The following describes two proteins that form a bound complex.

Contacts between the two chains:
Residue K438 in chain A is in contact with residue A213 in chain B (closest heavy-atom distance 2.4 Å).
Residue H436 in chain A is in contact with residue P210 in chain B (closest heavy-atom distance 3.0 Å).
Residue S404 in chain A interacts with residue Y365 in chain B (closest heavy-atom distance 3.0 Å).
Residue V388 in chain A contacts residue F312 in chain B (closest heavy-atom distance 3.0 Å).
Residue S390 in chain A is in contact with residue L315 in chain B (closest heavy-atom distance 3.1 Å).
Residue V437 in chain A interacts with residue M212 in chain B (closest heavy-atom distance 3.2 Å).
Residue E408 in chain A contacts residue P362 in chain B (closest heavy-atom distance 3.6 Å).
Residue N433 in chain A is in contact with residue K169 in chain B (closest heavy-atom distance 3.0 Å).
Residue R419 in chain A is in contact with residue Y201 in chain B (closest heavy-atom distance 2.5 Å).
Residue M425 in chain A interacts with residue M391 in chain B (closest heavy-atom distance 3.5 Å).
Residue R427 in chain A contacts residue T209 in chain B (closest heavy-atom distance 3.1 Å).
Residue V388 in chain A contacts residue T314 in chain B (closest heavy-atom distance 2.8 Å).
Residue R387 in chain A contacts residue T311 in chain B (closest heavy-atom distance 3.3 Å).
Residue K422 in chain A contacts residue R198 in chain B (closest heavy-atom distance 3.2 Å).
Residue R432 in chain A interacts with residue K169 in chain B (closest heavy-atom distance 2.6 Å).
Residue S390 in chain A is in contact with residue T314 in chain B (closest heavy-atom distance 2.8 Å).
Residue F407 in chain A contacts residue Y365 in chain B (closest heavy-atom distance 3.2 Å).
Residue A386 in chain A is in contact with residue K310 in chain B (closest heavy-atom distance 3.7 Å).
Residue R387 in chain A is in contact with residue L313 in chain B (closest heavy-atom distance 3.2 Å).
Residue L426 in chain A contacts residue M164 in chain B (closest heavy-atom distance 3.5 Å).
Residue L426 in chain A is in contact with residue Q205 in chain B (closest heavy-atom distance 3.1 Å).
Residue A386 in chain A interacts with residue T311 in chain B (closest heavy-atom distance 3.4 Å).
Residue S439 in chain A contacts residue A213 in chain B (closest heavy-atom distance 2.9 Å).
Residue V437 in chain A contacts residue P210 in chain B (closest heavy-atom distance 2.2 Å).
Residue M425 in chain A is in contact with residue L388 in chain B (closest heavy-atom distance 3.4 Å).
Residue L426 in chain A interacts with residue D163 in chain B (closest heavy-atom distance 3.0 Å).
Residue A423 in chain A contacts residue Q205 in chain B (closest heavy-atom distance 2.2 Å).
Residue R387 in chain A interacts with residue F312 in chain B (closest heavy-atom distance 3.0 Å).
Residue V430 in chain A is in contact with residue T209 in chain B (closest heavy-atom distance 3.8 Å).
Residue S390 in chain A contacts residue S316 in chain B (closest heavy-atom distance 3.5 Å).
Residue S439 in chain A interacts with residue M212 in chain B (closest heavy-atom distance 2.8 Å).
Residue I435 in chain A contacts residue F179 in chain B (closest heavy-atom distance 3.3 Å).
Residue I379 in chain A is in contact with residue F312 in chain B (closest heavy-atom distance 3.3 Å).
Residue Q434 in chain A contacts residue K169 in chain B (closest heavy-atom distance 3.0 Å).
Residue M425 in chain A interacts with residue M165 in chain B (closest heavy-atom distance 3.2 Å).
Residue K438 in chain A contacts residue M212 in chain B (closest heavy-atom distance 2.9 Å).
Residue A429 in chain A interacts with residue M165 in chain B (closest heavy-atom distance 3.6 Å).
Residue L426 in chain A contacts residue M165 in chain B (closest heavy-atom distance 3.3 Å).
Residue P440 in chain A interacts with residue A213 in chain B (closest heavy-atom distance 3.0 Å).
Residue R387 in chain A is in contact with residue K310 in chain B (closest heavy-atom distance 2.9 Å).
Residue A421 in chain A contacts residue L384 in chain B (closest heavy-atom distance 3.3 Å).
Residue V437 in chain A interacts with residue A213 in chain B (closest heavy-atom distance 3.2 Å).
Residue R427 in chain A interacts with residue Q205 in chain B (closest heavy-atom distance 2.9 Å).
Residue R387 in chain A interacts with residue T309 in chain B (closest heavy-atom distance 3.5 Å).
Residue V437 in chain A interacts with residue A211 in chain B (closest heavy-atom distance 3.2 Å).
Residue D389 in chain A contacts residue T314 in chain B (closest heavy-atom distance 3.4 Å).
Residue R427 in chain A contacts residue T208 in chain B (closest heavy-atom distance 2.7 Å).
Residue A423 in chain A is in contact with residue Y201 in chain B (closest heavy-atom distance 2.2 Å).
Residue Q418 in chain A interacts with residue K380 in chain B (closest heavy-atom distance 3.0 Å).
Residue V388 in chain A contacts residue L313 in chain B (closest heavy-atom distance 2.9 Å).
Residue R419 in chain A contacts residue L200 in chain B (closest heavy-atom distance 3.8 Å).
Residue H436 in chain A interacts with residue T209 in chain B (closest heavy-atom distance 3.7 Å).
Residue N433 in chain A contacts residue I167 in chain B (closest heavy-atom distance 3.4 Å).
Residue K422 in chain A is in contact with residue D161 in chain B (closest heavy-atom distance 3.6 Å).
Residue R419 in chain A is in contact with residue E197 in chain B (closest heavy-atom distance 2.7 Å).
Residue K422 in chain A is in contact with residue Y201 in chain B (closest heavy-atom distance 2.9 Å).
Residue K422 in chain A contacts residue D163 in chain B (closest heavy-atom distance 3.0 Å).
Residue Q418 in chain A contacts residue Q376 in chain B (closest heavy-atom distance 3.6 Å).
Residue R427 in chain A interacts with residue Y242 in chain B (closest heavy-atom distance 3.2 Å).
Residue I435 in chain A contacts residue P210 in chain B (closest heavy-atom distance 3.6 Å).

Sequence of chain A:
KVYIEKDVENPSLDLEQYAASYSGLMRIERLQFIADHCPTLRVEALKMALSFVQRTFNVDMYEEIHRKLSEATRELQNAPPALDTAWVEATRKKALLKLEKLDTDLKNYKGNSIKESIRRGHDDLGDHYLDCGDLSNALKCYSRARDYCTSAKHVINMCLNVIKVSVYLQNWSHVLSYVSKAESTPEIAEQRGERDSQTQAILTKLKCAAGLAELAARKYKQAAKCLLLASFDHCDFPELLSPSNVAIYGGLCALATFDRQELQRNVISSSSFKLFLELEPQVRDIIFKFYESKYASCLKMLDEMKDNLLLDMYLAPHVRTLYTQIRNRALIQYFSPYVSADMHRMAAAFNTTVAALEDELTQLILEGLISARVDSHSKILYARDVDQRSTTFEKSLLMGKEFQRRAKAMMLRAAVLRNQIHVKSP

Sequence of chain B:
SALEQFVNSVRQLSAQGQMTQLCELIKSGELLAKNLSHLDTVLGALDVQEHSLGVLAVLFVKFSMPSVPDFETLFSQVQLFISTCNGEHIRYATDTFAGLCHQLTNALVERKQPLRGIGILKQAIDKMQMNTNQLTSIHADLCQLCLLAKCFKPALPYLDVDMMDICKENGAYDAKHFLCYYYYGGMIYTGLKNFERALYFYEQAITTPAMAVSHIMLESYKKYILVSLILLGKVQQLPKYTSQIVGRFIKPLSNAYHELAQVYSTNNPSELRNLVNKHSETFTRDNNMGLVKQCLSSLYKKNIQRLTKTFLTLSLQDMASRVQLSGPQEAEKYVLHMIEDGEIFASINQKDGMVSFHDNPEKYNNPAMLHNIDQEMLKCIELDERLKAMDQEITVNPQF